Sequence of protein 1:
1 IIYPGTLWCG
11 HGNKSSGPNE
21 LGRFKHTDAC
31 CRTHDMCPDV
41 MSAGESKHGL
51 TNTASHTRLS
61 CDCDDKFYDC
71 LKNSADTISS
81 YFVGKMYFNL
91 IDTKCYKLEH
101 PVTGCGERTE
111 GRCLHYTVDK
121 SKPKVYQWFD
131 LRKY

Sequence of protein 2:
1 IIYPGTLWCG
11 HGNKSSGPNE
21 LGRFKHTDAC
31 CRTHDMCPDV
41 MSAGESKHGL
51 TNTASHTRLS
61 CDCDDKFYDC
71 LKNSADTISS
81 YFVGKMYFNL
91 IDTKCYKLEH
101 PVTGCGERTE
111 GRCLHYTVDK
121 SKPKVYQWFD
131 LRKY

Contacts between the two chains:
Residue P4 in protein 2 interacts with residue F82 in protein 1 (closest heavy-atom distance 3.6 Å).
Residue P4 in protein 2 interacts with residue I78 in protein 1 (closest heavy-atom distance 3.5 Å).
Residue F82 in protein 2 contacts residue Y3 in protein 1 (closest heavy-atom distance 4.0 Å).
Residue P4 in protein 2 is in contact with residue S79 in protein 1 (closest heavy-atom distance 5.0 Å).
Residue F82 in protein 2 is in contact with residue P4 in protein 1 (closest heavy-atom distance 3.6 Å).
Residue Y81 in protein 2 interacts with residue I1 in protein 1 (closest heavy-atom distance 5.0 Å).
Residue I1 in protein 2 contacts residue Y81 in protein 1 (closest heavy-atom distance 5.0 Å).
Residue M86 in protein 2 interacts with residue I1 in protein 1 (closest heavy-atom distance 4.2 Å).
Residue F82 in protein 2 interacts with residue F82 in protein 1 (closest heavy-atom distance 4.3 Å).
Residue L90 in protein 2 contacts residue H11 in protein 1 (closest heavy-atom distance 4.4 Å).
Residue F82 in protein 2 is in contact with residue I1 in protein 1 (closest heavy-atom distance 3.5 Å).
Residue H11 in protein 2 interacts with residue L90 in protein 1 (closest heavy-atom distance 4.4 Å).
Residue Y3 in protein 2 interacts with residue P4 in protein 1 (closest heavy-atom distance 3.3 Å).
Residue Y3 in protein 2 is in contact with residue F82 in protein 1 (closest heavy-atom distance 4.0 Å).
Residue L90 in protein 2 contacts residue I1 in protein 1 (closest heavy-atom distance 3.6 Å).
Residue I1 in protein 2 contacts residue M86 in protein 1 (closest heavy-atom distance 4.2 Å).
Residue I2 in protein 2 contacts residue F82 in protein 1 (closest heavy-atom distance 3.7 Å).
Residue I78 in protein 2 contacts residue P4 in protein 1 (closest heavy-atom distance 3.5 Å).
Residue P4 in protein 2 contacts residue Y3 in protein 1 (closest heavy-atom distance 3.3 Å).
Residue K85 in protein 2 interacts with residue I1 in protein 1 (closest heavy-atom distance 3.9 Å).
Residue I1 in protein 2 interacts with residue F82 in protein 1 (closest heavy-atom distance 3.5 Å).
Residue F82 in protein 2 is in contact with residue I2 in protein 1 (closest heavy-atom distance 3.7 Å).
Residue Y3 in protein 2 is in contact with residue Y3 in protein 1 (closest heavy-atom distance 3.5 Å).
Residue I1 in protein 2 is in contact with residue L90 in protein 1 (closest heavy-atom distance 3.6 Å).
Residue M86 in protein 2 is in contact with residue M86 in protein 1 (closest heavy-atom distance 4.4 Å).
Residue S79 in protein 2 contacts residue P4 in protein 1 (closest heavy-atom distance 5.0 Å).
Residue R23 in protein 2 contacts residue R23 in protein 1 (closest heavy-atom distance 2.8 Å).
Residue I1 in protein 2 is in contact with residue K85 in protein 1 (closest heavy-atom distance 3.9 Å).

These two protein chains interact to form a complex.